Sequence of chain A:
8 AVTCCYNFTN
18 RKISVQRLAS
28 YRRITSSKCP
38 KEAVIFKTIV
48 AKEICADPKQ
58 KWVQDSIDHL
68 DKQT

Sequence of chain B:
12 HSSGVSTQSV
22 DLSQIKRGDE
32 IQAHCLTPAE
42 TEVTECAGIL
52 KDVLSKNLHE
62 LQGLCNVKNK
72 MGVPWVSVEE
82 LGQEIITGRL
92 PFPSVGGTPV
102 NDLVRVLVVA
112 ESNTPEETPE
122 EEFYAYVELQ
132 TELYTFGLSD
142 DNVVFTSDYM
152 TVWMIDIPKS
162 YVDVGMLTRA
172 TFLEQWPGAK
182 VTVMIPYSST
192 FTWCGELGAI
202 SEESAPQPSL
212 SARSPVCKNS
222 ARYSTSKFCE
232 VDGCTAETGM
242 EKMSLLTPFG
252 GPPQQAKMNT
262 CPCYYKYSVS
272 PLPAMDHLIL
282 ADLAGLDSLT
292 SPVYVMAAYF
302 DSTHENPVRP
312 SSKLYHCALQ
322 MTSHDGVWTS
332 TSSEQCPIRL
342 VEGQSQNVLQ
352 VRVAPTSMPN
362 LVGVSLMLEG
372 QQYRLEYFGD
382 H

The following describes two proteins that form a bound complex.

Contacts between the two chains:
Residue M276 in chain B interacts with residue Y13 in chain A (closest heavy-atom distance 3.9 Å).
Residue Y266 in chain B is in contact with residue N14 in chain A (closest heavy-atom distance 3.6 Å).
Residue V270 in chain B contacts residue E50 in chain A (closest heavy-atom distance 4.5 Å).
Residue V270 in chain B is in contact with residue F15 in chain A (closest heavy-atom distance 4.2 Å).
Residue V270 in chain B contacts residue I51 in chain A (closest heavy-atom distance 3.6 Å).
Residue P272 in chain B interacts with residue C52 in chain A (closest heavy-atom distance 3.8 Å).
Residue A275 in chain B contacts residue C11 in chain A (closest heavy-atom distance 3.9 Å).
Residue S271 in chain B interacts with residue C11 in chain A (closest heavy-atom distance 4.3 Å).
Residue A275 in chain B is in contact with residue T10 in chain A (closest heavy-atom distance 4.3 Å).
Residue T357 in chain B interacts with residue K38 in chain A (closest heavy-atom distance 3.5 Å).
Residue P274 in chain B interacts with residue V9 in chain A (closest heavy-atom distance 3.9 Å).
Residue L273 in chain B is in contact with residue T10 in chain A (closest heavy-atom distance 3.1 Å).
Residue T357 in chain B is in contact with residue Y13 in chain A (closest heavy-atom distance 4.4 Å).
Residue Y268 in chain B interacts with residue N14 in chain A (closest heavy-atom distance 3.8 Å).
Residue P360 in chain B contacts residue N14 in chain A (closest heavy-atom distance 3.7 Å).
Residue S271 in chain B interacts with residue C52 in chain A (closest heavy-atom distance 4.0 Å).
Residue P356 in chain B interacts with residue Y13 in chain A (closest heavy-atom distance 3.5 Å).
Residue S271 in chain B contacts residue E50 in chain A (closest heavy-atom distance 4.3 Å).
Residue A275 in chain B interacts with residue Y13 in chain A (closest heavy-atom distance 3.3 Å).
Residue P274 in chain B interacts with residue Y13 in chain A (closest heavy-atom distance 3.5 Å).
Residue S269 in chain B is in contact with residue N14 in chain A (closest heavy-atom distance 2.9 Å).
Residue P272 in chain B contacts residue T10 in chain A (closest heavy-atom distance 3.8 Å).
Residue A275 in chain B contacts residue K35 in chain A (closest heavy-atom distance 4.3 Å).
Residue P272 in chain B is in contact with residue I42 in chain A (closest heavy-atom distance 3.8 Å).
Residue V270 in chain B contacts residue T16 in chain A (closest heavy-atom distance 4.3 Å).
Residue P272 in chain B contacts residue I51 in chain A (closest heavy-atom distance 4.5 Å).
Residue P272 in chain B is in contact with residue E50 in chain A (closest heavy-atom distance 3.9 Å).
Residue V270 in chain B interacts with residue N14 in chain A (closest heavy-atom distance 3.6 Å).
Residue P274 in chain B interacts with residue T10 in chain A (closest heavy-atom distance 4.1 Å).
Residue Y266 in chain B interacts with residue Y13 in chain A (closest heavy-atom distance 3.8 Å).
Residue S269 in chain B is in contact with residue Y13 in chain A (closest heavy-atom distance 4.6 Å).
Residue K267 in chain B is in contact with residue N14 in chain A (closest heavy-atom distance 3.5 Å).
Residue L273 in chain B contacts residue C11 in chain A (closest heavy-atom distance 2.8 Å).
Residue A275 in chain B interacts with residue V9 in chain A (closest heavy-atom distance 3.0 Å).
Residue L273 in chain B is in contact with residue V9 in chain A (closest heavy-atom distance 4.3 Å).
Residue P272 in chain B is in contact with residue C12 in chain A (closest heavy-atom distance 4.3 Å).
Residue Y265 in chain B is in contact with residue N14 in chain A (closest heavy-atom distance 4.4 Å).
Residue L273 in chain B contacts residue Y13 in chain A (closest heavy-atom distance 4.0 Å).
Residue P360 in chain B is in contact with residue Y13 in chain A (closest heavy-atom distance 4.0 Å).
Residue P360 in chain B interacts with residue K38 in chain A (closest heavy-atom distance 4.8 Å).
Residue V270 in chain B is in contact with residue C52 in chain A (closest heavy-atom distance 2.9 Å).
Residue T357 in chain B is in contact with residue P37 in chain A (closest heavy-atom distance 4.7 Å).
Residue P272 in chain B contacts residue C11 in chain A (closest heavy-atom distance 3.2 Å).
Residue P274 in chain B interacts with residue C11 in chain A (closest heavy-atom distance 5.0 Å).